This data describes a binding interaction between two proteins.

Contacts between the two chains:
Residue N4 in the second protein interacts with residue S126 in the first protein (closest heavy-atom distance 5.0 Å).
Residue M100 in the second protein interacts with residue L131 in the first protein (closest heavy-atom distance 3.4 Å).
Residue M100 in the second protein interacts with residue A135 in the first protein (closest heavy-atom distance 3.8 Å).
Residue F70 in the second protein interacts with residue V145 in the first protein (closest heavy-atom distance 3.4 Å).
Residue F77 in the second protein interacts with residue T137 in the first protein (closest heavy-atom distance 4.4 Å).
Residue F141 in the second protein is in contact with residue F98 in the first protein (closest heavy-atom distance 4.8 Å).
Residue F84 in the second protein interacts with residue L131 in the first protein (closest heavy-atom distance 3.7 Å).
Residue L103 in the second protein interacts with residue I138 in the first protein (closest heavy-atom distance 4.1 Å).
Residue L73 in the second protein contacts residue F141 in the first protein (closest heavy-atom distance 3.6 Å).
Residue I111 in the second protein interacts with residue V145 in the first protein (closest heavy-atom distance 3.9 Å).
Residue F77 in the second protein is in contact with residue F141 in the first protein (closest heavy-atom distance 4.8 Å).
Residue L96 in the second protein contacts residue L128 in the first protein (closest heavy-atom distance 3.5 Å).
Residue F74 in the second protein interacts with residue I138 in the first protein (closest heavy-atom distance 3.6 Å).
Residue L96 in the second protein is in contact with residue L131 in the first protein (closest heavy-atom distance 3.5 Å).
Residue L96 in the second protein is in contact with residue N132 in the first protein (closest heavy-atom distance 3.6 Å).
Residue K110 in the second protein interacts with residue V145 in the first protein (closest heavy-atom distance 4.2 Å).
Residue K110 in the second protein contacts residue S143 in the first protein (closest heavy-atom distance 4.7 Å).
Residue F77 in the second protein contacts residue I138 in the first protein (closest heavy-atom distance 3.5 Å).
Residue F77 in the second protein interacts with residue L134 in the first protein (closest heavy-atom distance 4.0 Å).
Residue F74 in the second protein interacts with residue G142 in the first protein (closest heavy-atom distance 3.8 Å).
Residue C104 in the second protein contacts residue I138 in the first protein (closest heavy-atom distance 3.9 Å).
Residue Q149 in the second protein interacts with residue V103 in the first protein (closest heavy-atom distance 3.8 Å).
Residue M100 in the second protein contacts residue L134 in the first protein (closest heavy-atom distance 3.8 Å).
Residue T18 in the second protein is in contact with residue F141 in the first protein (closest heavy-atom distance 4.1 Å).
Residue Q149 in the second protein contacts residue F105 in the first protein (closest heavy-atom distance 3.5 Å).
Residue V107 in the second protein is in contact with residue I138 in the first protein (closest heavy-atom distance 4.2 Å).
Residue F70 in the second protein interacts with residue G142 in the first protein (closest heavy-atom distance 4.4 Å).
Residue M100 in the second protein is in contact with residue I138 in the first protein (closest heavy-atom distance 4.0 Å).
Residue F74 in the second protein interacts with residue F141 in the first protein (closest heavy-atom distance 3.5 Å).
Residue I80 in the second protein interacts with residue L134 in the first protein (closest heavy-atom distance 4.3 Å).
Residue V107 in the second protein interacts with residue G142 in the first protein (closest heavy-atom distance 3.6 Å).
Residue L148 in the second protein interacts with residue F105 in the first protein (closest heavy-atom distance 3.8 Å).
Residue I80 in the second protein interacts with residue L131 in the first protein (closest heavy-atom distance 4.4 Å).
Residue F70 in the second protein is in contact with residue F141 in the first protein (closest heavy-atom distance 3.1 Å).
Residue L92 in the second protein is in contact with residue L128 in the first protein (closest heavy-atom distance 3.7 Å).
Residue K110 in the second protein is in contact with residue G142 in the first protein (closest heavy-atom distance 4.5 Å).
Residue L103 in the second protein is in contact with residue A135 in the first protein (closest heavy-atom distance 4.4 Å).
Residue L11 in the second protein interacts with residue L134 in the first protein (closest heavy-atom distance 3.6 Å).

Sequence of the second protein:
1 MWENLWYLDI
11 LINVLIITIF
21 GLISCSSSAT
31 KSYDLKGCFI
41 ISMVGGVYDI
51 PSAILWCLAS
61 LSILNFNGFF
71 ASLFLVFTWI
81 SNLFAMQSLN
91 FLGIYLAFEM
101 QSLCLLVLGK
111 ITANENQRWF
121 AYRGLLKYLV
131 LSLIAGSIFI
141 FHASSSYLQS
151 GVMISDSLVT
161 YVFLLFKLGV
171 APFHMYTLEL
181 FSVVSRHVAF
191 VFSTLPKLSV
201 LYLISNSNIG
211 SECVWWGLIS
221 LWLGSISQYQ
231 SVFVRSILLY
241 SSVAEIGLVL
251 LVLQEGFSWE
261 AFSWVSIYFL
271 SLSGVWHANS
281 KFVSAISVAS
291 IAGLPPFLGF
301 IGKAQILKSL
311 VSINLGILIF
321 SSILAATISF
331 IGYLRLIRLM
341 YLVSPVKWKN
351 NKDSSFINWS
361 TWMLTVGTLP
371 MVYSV

Sequence of the first protein:
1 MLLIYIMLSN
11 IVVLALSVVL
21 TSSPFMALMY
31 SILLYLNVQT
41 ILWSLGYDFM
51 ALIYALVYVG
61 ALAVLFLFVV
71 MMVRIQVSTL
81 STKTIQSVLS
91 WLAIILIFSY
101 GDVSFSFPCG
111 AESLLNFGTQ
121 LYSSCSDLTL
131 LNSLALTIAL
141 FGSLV